These two protein chains interact to form a complex.

Interface contacts:
Residue A10 in chain B is in contact with residue F42 in chain A (closest heavy-atom distance 4.7 Å).
Residue F11 in chain B is in contact with residue L41 in chain A (closest heavy-atom distance 4.5 Å).
Residue F11 in chain B is in contact with residue F42 in chain A (closest heavy-atom distance 3.7 Å).
Residue A7 in chain B contacts residue F42 in chain A (closest heavy-atom distance 3.7 Å).
Residue F11 in chain B interacts with residue F45 in chain A (closest heavy-atom distance 3.2 Å).

Sequence of chain B:
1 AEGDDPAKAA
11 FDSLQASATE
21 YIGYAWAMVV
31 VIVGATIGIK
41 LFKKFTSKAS

Sequence of chain A:
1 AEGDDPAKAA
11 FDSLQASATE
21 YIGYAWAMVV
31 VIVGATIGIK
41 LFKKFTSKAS